Sequence of the second protein:
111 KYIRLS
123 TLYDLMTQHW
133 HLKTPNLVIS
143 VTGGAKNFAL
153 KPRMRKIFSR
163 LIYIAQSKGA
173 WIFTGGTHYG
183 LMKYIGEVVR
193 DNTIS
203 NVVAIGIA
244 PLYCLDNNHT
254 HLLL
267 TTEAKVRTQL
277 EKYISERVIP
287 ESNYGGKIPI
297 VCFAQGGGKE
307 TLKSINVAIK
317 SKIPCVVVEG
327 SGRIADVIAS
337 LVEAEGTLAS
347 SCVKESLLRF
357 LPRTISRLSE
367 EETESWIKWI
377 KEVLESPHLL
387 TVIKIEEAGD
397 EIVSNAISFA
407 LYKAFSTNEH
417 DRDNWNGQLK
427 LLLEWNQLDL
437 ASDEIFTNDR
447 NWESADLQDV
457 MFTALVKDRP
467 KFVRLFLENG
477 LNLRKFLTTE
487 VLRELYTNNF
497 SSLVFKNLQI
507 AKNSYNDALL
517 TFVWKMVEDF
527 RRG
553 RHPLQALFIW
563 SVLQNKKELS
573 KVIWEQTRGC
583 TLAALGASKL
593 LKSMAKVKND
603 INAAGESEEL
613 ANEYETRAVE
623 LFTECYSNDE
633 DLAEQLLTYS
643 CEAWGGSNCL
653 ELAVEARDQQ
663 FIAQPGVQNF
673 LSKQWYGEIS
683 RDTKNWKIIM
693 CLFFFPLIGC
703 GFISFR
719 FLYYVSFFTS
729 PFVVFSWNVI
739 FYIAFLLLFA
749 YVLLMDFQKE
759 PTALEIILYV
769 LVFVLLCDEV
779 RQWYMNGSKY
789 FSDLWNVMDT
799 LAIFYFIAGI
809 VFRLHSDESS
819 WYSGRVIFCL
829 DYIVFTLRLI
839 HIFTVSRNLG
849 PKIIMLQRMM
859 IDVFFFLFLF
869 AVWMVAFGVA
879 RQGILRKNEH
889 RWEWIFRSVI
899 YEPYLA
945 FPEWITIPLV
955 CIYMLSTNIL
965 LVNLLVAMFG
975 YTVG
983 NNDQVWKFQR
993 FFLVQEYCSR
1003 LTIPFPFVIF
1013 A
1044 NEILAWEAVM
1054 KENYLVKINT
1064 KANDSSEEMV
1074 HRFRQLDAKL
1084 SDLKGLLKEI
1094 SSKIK

This data describes a binding interaction between two proteins.

Sequence of the first protein:
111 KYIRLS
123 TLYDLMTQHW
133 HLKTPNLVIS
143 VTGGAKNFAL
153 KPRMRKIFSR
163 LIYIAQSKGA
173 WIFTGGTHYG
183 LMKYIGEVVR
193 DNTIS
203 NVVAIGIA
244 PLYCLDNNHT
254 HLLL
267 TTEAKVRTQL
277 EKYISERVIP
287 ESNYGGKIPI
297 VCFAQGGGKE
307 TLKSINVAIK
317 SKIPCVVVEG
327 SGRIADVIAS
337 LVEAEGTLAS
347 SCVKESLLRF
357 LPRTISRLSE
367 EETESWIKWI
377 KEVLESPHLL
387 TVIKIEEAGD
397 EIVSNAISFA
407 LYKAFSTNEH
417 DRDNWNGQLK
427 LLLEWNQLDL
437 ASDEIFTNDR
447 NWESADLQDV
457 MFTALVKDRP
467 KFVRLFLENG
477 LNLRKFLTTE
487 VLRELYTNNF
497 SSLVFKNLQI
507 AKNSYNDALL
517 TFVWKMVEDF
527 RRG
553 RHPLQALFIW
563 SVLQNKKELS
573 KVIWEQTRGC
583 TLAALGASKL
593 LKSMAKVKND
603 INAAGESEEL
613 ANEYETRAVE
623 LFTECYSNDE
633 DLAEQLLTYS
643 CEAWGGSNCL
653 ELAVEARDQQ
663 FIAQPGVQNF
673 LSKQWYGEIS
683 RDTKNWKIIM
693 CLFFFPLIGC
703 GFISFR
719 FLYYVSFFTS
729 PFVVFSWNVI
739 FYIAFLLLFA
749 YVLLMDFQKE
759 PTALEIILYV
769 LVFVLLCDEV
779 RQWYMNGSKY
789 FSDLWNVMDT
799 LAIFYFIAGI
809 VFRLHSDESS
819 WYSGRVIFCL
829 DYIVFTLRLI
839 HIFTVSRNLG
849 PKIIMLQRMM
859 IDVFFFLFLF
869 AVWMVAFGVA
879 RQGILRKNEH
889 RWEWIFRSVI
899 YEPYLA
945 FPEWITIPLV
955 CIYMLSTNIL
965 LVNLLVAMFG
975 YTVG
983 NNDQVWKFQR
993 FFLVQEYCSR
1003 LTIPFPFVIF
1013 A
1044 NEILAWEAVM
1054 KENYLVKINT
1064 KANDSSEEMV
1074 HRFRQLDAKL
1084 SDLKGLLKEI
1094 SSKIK

Residue-level contacts at the interface:
Residue N601 in the first protein contacts residue D684 in the second protein (closest heavy-atom distance 3.4 Å).
Residue P154 in the first protein is in contact with residue N1062 in the second protein (closest heavy-atom distance 3.5 Å).
Residue I1097 in the first protein interacts with residue K1096 in the second protein (closest heavy-atom distance 3.4 Å).
Residue T950 in the first protein is in contact with residue Y899 in the second protein (closest heavy-atom distance 3.4 Å).
Residue I603 in the first protein interacts with residue R683 in the second protein (closest heavy-atom distance 3.3 Å).
Residue N962 in the first protein is in contact with residue F862 in the second protein (closest heavy-atom distance 3.1 Å).
Residue A151 in the first protein contacts residue E474 in the second protein (closest heavy-atom distance 3.5 Å).
Residue D602 in the first protein is in contact with residue E632 in the second protein (closest heavy-atom distance 2.9 Å).
Residue F973 in the first protein contacts residue M972 in the second protein (closest heavy-atom distance 3.2 Å).
Residue A151 in the first protein contacts residue N475 in the second protein (closest heavy-atom distance 3.3 Å).
Residue I603 in the first protein contacts residue N671 in the second protein (closest heavy-atom distance 3.0 Å).
Residue E392 in the first protein contacts residue H1074 in the second protein (closest heavy-atom distance 3.4 Å).
Residue M958 in the first protein interacts with residue Y902 in the second protein (closest heavy-atom distance 3.5 Å).
Residue N886 in the first protein is in contact with residue R823 in the second protein (closest heavy-atom distance 3.2 Å).
Residue I603 in the first protein contacts residue E632 in the second protein (closest heavy-atom distance 3.4 Å).
Residue D193 in the first protein interacts with residue V1052 in the second protein (closest heavy-atom distance 3.4 Å).
Residue N149 in the first protein is in contact with residue W448 in the second protein (closest heavy-atom distance 2.4 Å).
Residue F973 in the first protein interacts with residue M853 in the second protein (closest heavy-atom distance 3.3 Å).
Residue F973 in the first protein contacts residue Y975 in the second protein (closest heavy-atom distance 3.0 Å).
Residue R363 in the first protein contacts residue N447 in the second protein (closest heavy-atom distance 3.3 Å).
Residue G881 in the first protein contacts residue R823 in the second protein (closest heavy-atom distance 3.2 Å).
Residue T976 in the first protein is in contact with residue M853 in the second protein (closest heavy-atom distance 3.4 Å).
Residue P952 in the first protein interacts with residue Y803 in the second protein (closest heavy-atom distance 3.6 Å).
Residue P358 in the first protein interacts with residue D445 in the second protein (closest heavy-atom distance 3.6 Å).
Residue N149 in the first protein interacts with residue N444 in the second protein (closest heavy-atom distance 2.8 Å).
Residue R157 in the first protein is in contact with residue E1055 in the second protein (closest heavy-atom distance 2.6 Å).
Residue L152 in the first protein interacts with residue E474 in the second protein (closest heavy-atom distance 3.1 Å).
Residue I196 in the first protein interacts with residue A1048 in the second protein (closest heavy-atom distance 3.6 Å).
Residue E887 in the first protein is in contact with residue M753 in the second protein (closest heavy-atom distance 3.2 Å).
Residue F150 in the first protein is in contact with residue E474 in the second protein (closest heavy-atom distance 3.6 Å).
Residue F973 in the first protein contacts residue F973 in the second protein (closest heavy-atom distance 3.4 Å).
Residue N604 in the first protein is in contact with residue E632 in the second protein (closest heavy-atom distance 3.1 Å).
Residue P154 in the first protein contacts residue E474 in the second protein (closest heavy-atom distance 3.5 Å).
Residue N604 in the first protein contacts residue Y628 in the second protein (closest heavy-atom distance 2.6 Å).
Residue R329 in the first protein is in contact with residue N444 in the second protein (closest heavy-atom distance 3.6 Å).
Residue N962 in the first protein contacts residue V861 in the second protein (closest heavy-atom distance 3.4 Å).
Residue A874 in the first protein interacts with residue I831 in the second protein (closest heavy-atom distance 3.3 Å).
Residue D193 in the first protein is in contact with residue A1051 in the second protein (closest heavy-atom distance 3.3 Å).
Residue D1080 in the first protein contacts residue K1082 in the second protein (closest heavy-atom distance 3.4 Å).
Residue A874 in the first protein contacts residue T834 in the second protein (closest heavy-atom distance 3.6 Å).
Residue R363 in the first protein contacts residue D445 in the second protein (closest heavy-atom distance 2.8 Å).
Residue D860 in the first protein contacts residue R845 in the second protein (closest heavy-atom distance 2.9 Å).
Residue F1076 in the first protein interacts with residue F1076 in the second protein (closest heavy-atom distance 3.5 Å).
Residue E887 in the first protein contacts residue L752 in the second protein (closest heavy-atom distance 3.5 Å).
Residue K600 in the first protein is in contact with residue D684 in the second protein (closest heavy-atom distance 3.1 Å).
Residue K600 in the first protein is in contact with residue R683 in the second protein (closest heavy-atom distance 3.3 Å).
Residue R359 in the first protein contacts residue D445 in the second protein (closest heavy-atom distance 3.6 Å).
Residue S510 in the first protein interacts with residue D684 in the second protein (closest heavy-atom distance 3.4 Å).
Residue E947 in the first protein interacts with residue S821 in the second protein (closest heavy-atom distance 2.9 Å).
Residue G881 in the first protein interacts with residue C827 in the second protein (closest heavy-atom distance 3.5 Å).
Residue N149 in the first protein interacts with residue S450 in the second protein (closest heavy-atom distance 2.4 Å).
Residue N962 in the first protein contacts residue M858 in the second protein (closest heavy-atom distance 3.6 Å).
Residue N967 in the first protein contacts residue T842 in the second protein (closest heavy-atom distance 3.1 Å).
Residue L969 in the first protein interacts with residue M857 in the second protein (closest heavy-atom distance 3.6 Å).
Residue A878 in the first protein interacts with residue C827 in the second protein (closest heavy-atom distance 3.5 Å).
Residue I882 in the first protein contacts residue Y820 in the second protein (closest heavy-atom distance 3.3 Å).
Residue L867 in the first protein contacts residue I838 in the second protein (closest heavy-atom distance 3.6 Å).
Residue V599 in the first protein contacts residue D684 in the second protein (closest heavy-atom distance 3.3 Å).
Residue F863 in the first protein is in contact with residue F841 in the second protein (closest heavy-atom distance 3.2 Å).
Residue E887 in the first protein is in contact with residue D754 in the second protein (closest heavy-atom distance 3.2 Å).